Sequence of the first protein:
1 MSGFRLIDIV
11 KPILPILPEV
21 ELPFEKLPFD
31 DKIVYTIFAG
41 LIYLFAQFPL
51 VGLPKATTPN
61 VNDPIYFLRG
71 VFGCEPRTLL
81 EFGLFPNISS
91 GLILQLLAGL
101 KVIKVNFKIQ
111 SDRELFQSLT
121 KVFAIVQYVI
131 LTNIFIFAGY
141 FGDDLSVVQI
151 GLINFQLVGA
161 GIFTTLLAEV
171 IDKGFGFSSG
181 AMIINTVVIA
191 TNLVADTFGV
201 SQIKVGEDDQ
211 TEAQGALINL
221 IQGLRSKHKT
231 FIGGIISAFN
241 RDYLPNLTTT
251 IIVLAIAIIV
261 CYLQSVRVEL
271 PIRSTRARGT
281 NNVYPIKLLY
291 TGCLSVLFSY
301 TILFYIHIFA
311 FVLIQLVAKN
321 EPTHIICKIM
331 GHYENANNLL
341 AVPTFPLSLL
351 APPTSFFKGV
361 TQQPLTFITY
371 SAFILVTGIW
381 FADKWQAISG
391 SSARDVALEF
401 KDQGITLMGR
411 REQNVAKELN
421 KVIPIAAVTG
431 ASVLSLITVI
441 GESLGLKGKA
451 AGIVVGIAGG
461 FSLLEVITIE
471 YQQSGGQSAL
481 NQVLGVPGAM

Sequence of the second protein:
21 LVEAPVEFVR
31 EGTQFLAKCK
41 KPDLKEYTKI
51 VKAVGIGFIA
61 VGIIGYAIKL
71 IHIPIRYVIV

Interface contacts:
Residue Q47 in the first protein contacts residue H72 in the second protein (closest heavy-atom distance 3.8 Å).
Residue T211 in the first protein interacts with residue K69 in the second protein (closest heavy-atom distance 3.1 Å).
Residue V194 in the first protein interacts with residue G62 in the second protein (closest heavy-atom distance 3.8 Å).
Residue Y262 in the first protein is in contact with residue K40 in the second protein (closest heavy-atom distance 2.9 Å).
Residue Q47 in the first protein contacts residue I68 in the second protein (closest heavy-atom distance 3.3 Å).
Residue Y262 in the first protein contacts residue K41 in the second protein (closest heavy-atom distance 3.3 Å).
Residue Q47 in the first protein is in contact with residue I75 in the second protein (closest heavy-atom distance 3.5 Å).
Residue R267 in the first protein contacts residue K38 in the second protein (closest heavy-atom distance 3.6 Å).
Residue T197 in the first protein contacts residue F58 in the second protein (closest heavy-atom distance 4.0 Å).
Residue S265 in the first protein is in contact with residue E46 in the second protein (closest heavy-atom distance 3.5 Å).
Residue V266 in the first protein interacts with residue K40 in the second protein (closest heavy-atom distance 4.1 Å).
Residue K421 in the first protein is in contact with residue E31 in the second protein (closest heavy-atom distance 3.2 Å).
Residue E75 in the first protein is in contact with residue I68 in the second protein (closest heavy-atom distance 4.0 Å).
Residue T191 in the first protein interacts with residue G65 in the second protein (closest heavy-atom distance 3.8 Å).
Residue I425 in the first protein interacts with residue E31 in the second protein (closest heavy-atom distance 3.3 Å).
Residue F48 in the first protein is in contact with residue I75 in the second protein (closest heavy-atom distance 4.2 Å).
Residue A46 in the first protein interacts with residue I68 in the second protein (closest heavy-atom distance 4.2 Å).
Residue V200 in the first protein is in contact with residue K69 in the second protein (closest heavy-atom distance 3.0 Å).
Residue T191 in the first protein interacts with residue I68 in the second protein (closest heavy-atom distance 3.6 Å).
Residue C261 in the first protein is in contact with residue I50 in the second protein (closest heavy-atom distance 3.3 Å).
Residue T429 in the first protein is in contact with residue F35 in the second protein (closest heavy-atom distance 3.4 Å).
Residue L44 in the first protein contacts residue I64 in the second protein (closest heavy-atom distance 3.3 Å).
Residue T429 in the first protein contacts residue G32 in the second protein (closest heavy-atom distance 3.6 Å).
Residue G430 in the first protein contacts residue F35 in the second protein (closest heavy-atom distance 3.8 Å).
Residue Q202 in the first protein contacts residue I73 in the second protein (closest heavy-atom distance 3.6 Å).
Residue Q214 in the first protein interacts with residue K69 in the second protein (closest heavy-atom distance 3.1 Å).
Residue Y262 in the first protein interacts with residue I50 in the second protein (closest heavy-atom distance 4.2 Å).
Residue Q47 in the first protein is in contact with residue I71 in the second protein (closest heavy-atom distance 3.4 Å).
Residue E269 in the first protein interacts with residue K38 in the second protein (closest heavy-atom distance 3.6 Å).
Residue L193 in the first protein contacts residue V61 in the second protein (closest heavy-atom distance 3.8 Å).
Residue V428 in the first protein is in contact with residue F28 in the second protein (closest heavy-atom distance 3.8 Å).
Residue Y262 in the first protein interacts with residue E46 in the second protein (closest heavy-atom distance 3.9 Å).
Residue L193 in the first protein contacts residue F58 in the second protein (closest heavy-atom distance 3.9 Å).
Residue A190 in the first protein contacts residue V61 in the second protein (closest heavy-atom distance 3.5 Å).
Residue F461 in the first protein is in contact with residue K49 in the second protein (closest heavy-atom distance 3.8 Å).
Residue S265 in the first protein contacts residue I50 in the second protein (closest heavy-atom distance 4.2 Å).
Residue V268 in the first protein contacts residue F35 in the second protein (closest heavy-atom distance 3.7 Å).
Residue V266 in the first protein contacts residue C39 in the second protein (closest heavy-atom distance 3.7 Å).
Residue L44 in the first protein interacts with residue I68 in the second protein (closest heavy-atom distance 3.3 Å).
Residue Y262 in the first protein is in contact with residue P42 in the second protein (closest heavy-atom distance 3.3 Å).
Residue P424 in the first protein is in contact with residue F28 in the second protein (closest heavy-atom distance 3.7 Å).
Residue R267 in the first protein interacts with residue K40 in the second protein (closest heavy-atom distance 3.5 Å).
Residue F198 in the first protein is in contact with residue Y66 in the second protein (closest heavy-atom distance 3.7 Å).
Residue R267 in the first protein interacts with residue E46 in the second protein (closest heavy-atom distance 3.0 Å).
Residue I425 in the first protein interacts with residue G32 in the second protein (closest heavy-atom distance 4.1 Å).
Residue L44 in the first protein interacts with residue A67 in the second protein (closest heavy-atom distance 4.0 Å).
Residue V187 in the first protein interacts with residue I64 in the second protein (closest heavy-atom distance 3.8 Å).
Residue P49 in the first protein is in contact with residue I75 in the second protein (closest heavy-atom distance 4.1 Å).
Residue L288 in the first protein is in contact with residue F35 in the second protein (closest heavy-atom distance 3.3 Å).
Residue V200 in the first protein interacts with residue I73 in the second protein (closest heavy-atom distance 3.8 Å).
Residue T429 in the first protein interacts with residue F28 in the second protein (closest heavy-atom distance 3.6 Å).
Residue I425 in the first protein is in contact with residue Q34 in the second protein (closest heavy-atom distance 4.1 Å).
Residue V433 in the first protein interacts with residue L36 in the second protein (closest heavy-atom distance 4.1 Å).
Residue I425 in the first protein interacts with residue F35 in the second protein (closest heavy-atom distance 4.0 Å).
Residue T191 in the first protein interacts with residue I64 in the second protein (closest heavy-atom distance 3.2 Å).
Residue S265 in the first protein interacts with residue K40 in the second protein (closest heavy-atom distance 3.6 Å).
Residue V194 in the first protein is in contact with residue G65 in the second protein (closest heavy-atom distance 3.8 Å).
Residue V433 in the first protein is in contact with residue F35 in the second protein (closest heavy-atom distance 3.8 Å).
Residue V194 in the first protein contacts residue V61 in the second protein (closest heavy-atom distance 3.4 Å).
Residue V194 in the first protein contacts residue Y66 in the second protein (closest heavy-atom distance 3.7 Å).

The following describes two proteins that form a bound complex.